Sequence of the first protein:
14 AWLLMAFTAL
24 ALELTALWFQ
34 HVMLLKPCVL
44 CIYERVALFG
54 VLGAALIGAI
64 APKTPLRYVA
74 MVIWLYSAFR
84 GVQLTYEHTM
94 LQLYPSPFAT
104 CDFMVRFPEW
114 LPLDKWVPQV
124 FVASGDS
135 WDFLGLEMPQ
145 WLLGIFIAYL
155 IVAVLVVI

Sequence of the second protein:
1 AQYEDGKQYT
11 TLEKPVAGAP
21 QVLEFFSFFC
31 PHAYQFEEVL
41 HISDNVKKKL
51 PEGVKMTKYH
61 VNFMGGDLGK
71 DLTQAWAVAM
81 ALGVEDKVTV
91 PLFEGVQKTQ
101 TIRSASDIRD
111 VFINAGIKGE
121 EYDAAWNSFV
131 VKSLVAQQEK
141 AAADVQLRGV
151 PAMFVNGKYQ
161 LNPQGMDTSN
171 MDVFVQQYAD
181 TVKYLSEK

Residue-level contacts at the interface:
Residue H32 in the second protein interacts with residue S99 in the first protein (closest heavy-atom distance 2.9 Å).
Residue Q35 in the second protein interacts with residue P98 in the first protein (closest heavy-atom distance 4.0 Å).
Residue H32 in the second protein interacts with residue C104 in the first protein (closest heavy-atom distance 4.2 Å).
Residue C30 in the second protein contacts residue T103 in the first protein (closest heavy-atom distance 4.0 Å).
Residue G66 in the second protein contacts residue D129 in the first protein (closest heavy-atom distance 4.5 Å).
Residue V150 in the second protein interacts with residue T103 in the first protein (closest heavy-atom distance 3.6 Å).
Residue P163 in the second protein interacts with residue F101 in the first protein (closest heavy-atom distance 4.0 Å).
Residue R148 in the second protein contacts residue R109 in the first protein (closest heavy-atom distance 3.5 Å).
Residue R148 in the second protein is in contact with residue V108 in the first protein (closest heavy-atom distance 3.9 Å).
Residue G65 in the second protein interacts with residue D129 in the first protein (closest heavy-atom distance 4.3 Å).
Residue M64 in the second protein is in contact with residue D129 in the first protein (closest heavy-atom distance 4.2 Å).
Residue M171 in the second protein is in contact with residue F101 in the first protein (closest heavy-atom distance 4.5 Å).
Residue C30 in the second protein contacts residue C104 in the first protein (closest heavy-atom distance 2.0 Å).
Residue P151 in the second protein interacts with residue T103 in the first protein (closest heavy-atom distance 4.0 Å).
Residue Q164 in the second protein interacts with residue F101 in the first protein (closest heavy-atom distance 3.9 Å).
Residue M64 in the second protein contacts residue G128 in the first protein (closest heavy-atom distance 4.0 Å).
Residue M64 in the second protein contacts residue S130 in the first protein (closest heavy-atom distance 4.5 Å).
Residue Q35 in the second protein is in contact with residue P100 in the first protein (closest heavy-atom distance 3.6 Å).
Residue F63 in the second protein interacts with residue G128 in the first protein (closest heavy-atom distance 3.8 Å).
Residue F63 in the second protein contacts residue D105 in the first protein (closest heavy-atom distance 4.7 Å).
Residue H32 in the second protein contacts residue P98 in the first protein (closest heavy-atom distance 4.1 Å).
Residue F29 in the second protein interacts with residue S130 in the first protein (closest heavy-atom distance 4.9 Å).
Residue F63 in the second protein is in contact with residue D129 in the first protein (closest heavy-atom distance 4.0 Å).
Residue H32 in the second protein interacts with residue P100 in the first protein (closest heavy-atom distance 4.2 Å).
Residue P151 in the second protein is in contact with residue P100 in the first protein (closest heavy-atom distance 4.8 Å).
Residue M64 in the second protein contacts residue C104 in the first protein (closest heavy-atom distance 3.5 Å).
Residue H32 in the second protein contacts residue A102 in the first protein (closest heavy-atom distance 3.4 Å).
Residue Q35 in the second protein is in contact with residue S99 in the first protein (closest heavy-atom distance 4.0 Å).
Residue V150 in the second protein interacts with residue C104 in the first protein (closest heavy-atom distance 3.5 Å).
Residue T168 in the second protein is in contact with residue F101 in the first protein (closest heavy-atom distance 3.0 Å).
Residue G149 in the second protein interacts with residue T103 in the first protein (closest heavy-atom distance 4.3 Å).
Residue D167 in the second protein contacts residue F101 in the first protein (closest heavy-atom distance 4.9 Å).
Residue L147 in the second protein contacts residue M107 in the first protein (closest heavy-atom distance 3.9 Å).
Residue L40 in the second protein contacts residue P100 in the first protein (closest heavy-atom distance 4.4 Å).
Residue R148 in the second protein is in contact with residue C104 in the first protein (closest heavy-atom distance 4.3 Å).
Residue R148 in the second protein is in contact with residue F106 in the first protein (closest heavy-atom distance 2.6 Å).
Residue V150 in the second protein interacts with residue D105 in the first protein (closest heavy-atom distance 4.6 Å).
Residue F63 in the second protein is in contact with residue C104 in the first protein (closest heavy-atom distance 3.7 Å).
Residue H32 in the second protein interacts with residue T103 in the first protein (closest heavy-atom distance 3.0 Å).
Residue V150 in the second protein is in contact with residue A102 in the first protein (closest heavy-atom distance 4.8 Å).
Residue F36 in the second protein is in contact with residue P100 in the first protein (closest heavy-atom distance 4.0 Å).
Residue G149 in the second protein interacts with residue C104 in the first protein (closest heavy-atom distance 3.7 Å).
Residue G149 in the second protein contacts residue F106 in the first protein (closest heavy-atom distance 4.7 Å).
Residue S169 in the second protein interacts with residue F101 in the first protein (closest heavy-atom distance 4.9 Å).
Residue P31 in the second protein interacts with residue S99 in the first protein (closest heavy-atom distance 5.0 Å).
Residue G149 in the second protein is in contact with residue D105 in the first protein (closest heavy-atom distance 3.5 Å).
Residue L147 in the second protein contacts residue F106 in the first protein (closest heavy-atom distance 3.4 Å).
Residue P151 in the second protein contacts residue A102 in the first protein (closest heavy-atom distance 3.6 Å).
Residue P31 in the second protein interacts with residue P98 in the first protein (closest heavy-atom distance 3.5 Å).
Residue H32 in the second protein interacts with residue L94 in the first protein (closest heavy-atom distance 4.1 Å).
Residue F63 in the second protein interacts with residue F106 in the first protein (closest heavy-atom distance 3.2 Å).
Residue R148 in the second protein contacts residue D105 in the first protein (closest heavy-atom distance 3.3 Å).
Residue R148 in the second protein is in contact with residue M107 in the first protein (closest heavy-atom distance 3.2 Å).
Residue F174 in the second protein contacts residue F101 in the first protein (closest heavy-atom distance 3.6 Å).

The following describes two proteins that form a bound complex.